Interface contacts:
Residue L1271 in protein 1 interacts with residue T101 in protein 2 (closest heavy-atom distance 3.3 Å).
Residue Y728 in protein 1 interacts with residue V330 in protein 2 (closest heavy-atom distance 3.7 Å).
Residue D699 in protein 1 is in contact with residue L393 in protein 2 (closest heavy-atom distance 3.4 Å).
Residue L714 in protein 1 contacts residue I394 in protein 2 (closest heavy-atom distance 3.4 Å).
Residue K720 in protein 1 is in contact with residue T336 in protein 2 (closest heavy-atom distance 3.6 Å).
Residue L1268 in protein 1 is in contact with residue F106 in protein 2 (closest heavy-atom distance 3.2 Å).
Residue M596 in protein 1 interacts with residue D260 in protein 2 (closest heavy-atom distance 3.7 Å).
Residue K720 in protein 1 interacts with residue D337 in protein 2 (closest heavy-atom distance 2.6 Å).
Residue Q1272 in protein 1 is in contact with residue A97 in protein 2 (closest heavy-atom distance 3.1 Å).
Residue R1139 in protein 1 interacts with residue N109 in protein 2 (closest heavy-atom distance 2.6 Å).
Residue L1268 in protein 1 is in contact with residue N104 in protein 2 (closest heavy-atom distance 3.0 Å).
Residue N724 in protein 1 interacts with residue V330 in protein 2 (closest heavy-atom distance 3.2 Å).
Residue R700 in protein 1 contacts residue L396 in protein 2 (closest heavy-atom distance 3.0 Å).
Residue N724 in protein 1 contacts residue T336 in protein 2 (closest heavy-atom distance 3.5 Å).
Residue R594 in protein 1 interacts with residue Y444 in protein 2 (closest heavy-atom distance 2.8 Å).
Residue Q690 in protein 1 is in contact with residue F261 in protein 2 (closest heavy-atom distance 3.6 Å).
Residue K731 in protein 1 contacts residue E287 in protein 2 (closest heavy-atom distance 2.7 Å).
Residue V593 in protein 1 interacts with residue Y444 in protein 2 (closest heavy-atom distance 3.0 Å).
Residue D699 in protein 1 is in contact with residue I394 in protein 2 (closest heavy-atom distance 3.7 Å).
Residue Q1272 in protein 1 is in contact with residue H93 in protein 2 (closest heavy-atom distance 3.0 Å).
Residue L609 in protein 1 contacts residue W463 in protein 2 (closest heavy-atom distance 3.5 Å).
Residue L1271 in protein 1 contacts residue Q84 in protein 2 (closest heavy-atom distance 3.2 Å).
Residue N595 in protein 1 is in contact with residue F261 in protein 2 (closest heavy-atom distance 3.7 Å).
Residue R594 in protein 1 is in contact with residue Y259 in protein 2 (closest heavy-atom distance 3.0 Å).
Residue H608 in protein 1 contacts residue L441 in protein 2 (closest heavy-atom distance 3.3 Å).
Residue Q1201 in protein 1 interacts with residue F106 in protein 2 (closest heavy-atom distance 3.5 Å).
Residue N595 in protein 1 interacts with residue Y308 in protein 2 (closest heavy-atom distance 2.5 Å).
Residue R700 in protein 1 is in contact with residue E418 in protein 2 (closest heavy-atom distance 3.6 Å).
Residue K1140 in protein 1 is in contact with residue E112 in protein 2 (closest heavy-atom distance 3.6 Å).
Residue E1136 in protein 1 contacts residue K105 in protein 2 (closest heavy-atom distance 3.6 Å).
Residue R594 in protein 1 contacts residue T531 in protein 2 (closest heavy-atom distance 2.7 Å).
Residue R534 in protein 1 is in contact with residue N517 in protein 2 (closest heavy-atom distance 3.2 Å).
Residue F1269 in protein 1 interacts with residue T101 in protein 2 (closest heavy-atom distance 2.7 Å).
Residue R594 in protein 1 interacts with residue V486 in protein 2 (closest heavy-atom distance 3.1 Å).
Residue L1268 in protein 1 contacts residue K105 in protein 2 (closest heavy-atom distance 2.9 Å).
Residue M596 in protein 1 is in contact with residue E417 in protein 2 (closest heavy-atom distance 3.6 Å).
Residue C697 in protein 1 is in contact with residue E417 in protein 2 (closest heavy-atom distance 3.4 Å).
Residue Q1272 in protein 1 interacts with residue T101 in protein 2 (closest heavy-atom distance 3.7 Å).
Residue R700 in protein 1 interacts with residue E417 in protein 2 (closest heavy-atom distance 3.4 Å).
Residue Q611 in protein 1 interacts with residue L440 in protein 2 (closest heavy-atom distance 3.2 Å).
Residue F1269 in protein 1 interacts with residue N104 in protein 2 (closest heavy-atom distance 3.4 Å).
Residue A468 in protein 1 is in contact with residue N594 in protein 2 (closest heavy-atom distance 3.5 Å).
Residue E539 in protein 1 is in contact with residue D480 in protein 2 (closest heavy-atom distance 3.4 Å).
Residue F1269 in protein 1 interacts with residue F106 in protein 2 (closest heavy-atom distance 3.5 Å).
Residue E1136 in protein 1 contacts residue N109 in protein 2 (closest heavy-atom distance 3.0 Å).
Residue R700 in protein 1 contacts residue C398 in protein 2 (closest heavy-atom distance 3.4 Å).
Residue M1147 in protein 1 is in contact with residue Q114 in protein 2 (closest heavy-atom distance 3.4 Å).
Residue H546 in protein 1 is in contact with residue N594 in protein 2 (closest heavy-atom distance 3.3 Å).
Residue A1143 in protein 1 is in contact with residue E112 in protein 2 (closest heavy-atom distance 3.2 Å).
Residue R700 in protein 1 contacts residue A397 in protein 2 (closest heavy-atom distance 3.7 Å).
Residue N595 in protein 1 is in contact with residue W340 in protein 2 (closest heavy-atom distance 3.1 Å).
Residue Q1042 in protein 1 interacts with residue R121 in protein 2 (closest heavy-atom distance 3.3 Å).
Residue L592 in protein 1 is in contact with residue M484 in protein 2 (closest heavy-atom distance 3.5 Å).
Residue H608 in protein 1 interacts with residue D462 in protein 2 (closest heavy-atom distance 2.9 Å).
Residue E725 in protein 1 is in contact with residue V330 in protein 2 (closest heavy-atom distance 3.6 Å).
Residue N724 in protein 1 contacts residue K334 in protein 2 (closest heavy-atom distance 3.3 Å).
Residue G1270 in protein 1 contacts residue Q100 in protein 2 (closest heavy-atom distance 2.6 Å).
Residue K1209 in protein 1 contacts residue E87 in protein 2 (closest heavy-atom distance 3.4 Å).
Residue Y728 in protein 1 is in contact with residue T329 in protein 2 (closest heavy-atom distance 3.6 Å).
Residue H781 in protein 1 is in contact with residue R331 in protein 2 (closest heavy-atom distance 3.2 Å).

Sequence of protein 2:
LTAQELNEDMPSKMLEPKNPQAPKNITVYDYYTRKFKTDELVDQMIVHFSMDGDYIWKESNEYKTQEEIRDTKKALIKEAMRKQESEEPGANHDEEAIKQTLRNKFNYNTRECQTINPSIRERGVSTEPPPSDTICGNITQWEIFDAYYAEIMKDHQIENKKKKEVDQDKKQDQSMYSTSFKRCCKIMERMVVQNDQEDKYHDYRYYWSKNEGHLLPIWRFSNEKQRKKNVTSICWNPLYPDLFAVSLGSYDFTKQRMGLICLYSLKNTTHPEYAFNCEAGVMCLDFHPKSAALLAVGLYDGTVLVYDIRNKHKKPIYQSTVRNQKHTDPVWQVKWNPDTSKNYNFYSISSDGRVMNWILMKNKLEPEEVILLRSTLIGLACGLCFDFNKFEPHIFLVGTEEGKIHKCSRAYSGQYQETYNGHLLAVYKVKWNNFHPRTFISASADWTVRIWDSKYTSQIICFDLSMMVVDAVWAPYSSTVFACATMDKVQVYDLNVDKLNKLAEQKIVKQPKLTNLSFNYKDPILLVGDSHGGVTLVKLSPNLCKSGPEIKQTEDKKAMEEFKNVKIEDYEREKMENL

These two protein chains interact to form a complex.

Sequence of protein 1:
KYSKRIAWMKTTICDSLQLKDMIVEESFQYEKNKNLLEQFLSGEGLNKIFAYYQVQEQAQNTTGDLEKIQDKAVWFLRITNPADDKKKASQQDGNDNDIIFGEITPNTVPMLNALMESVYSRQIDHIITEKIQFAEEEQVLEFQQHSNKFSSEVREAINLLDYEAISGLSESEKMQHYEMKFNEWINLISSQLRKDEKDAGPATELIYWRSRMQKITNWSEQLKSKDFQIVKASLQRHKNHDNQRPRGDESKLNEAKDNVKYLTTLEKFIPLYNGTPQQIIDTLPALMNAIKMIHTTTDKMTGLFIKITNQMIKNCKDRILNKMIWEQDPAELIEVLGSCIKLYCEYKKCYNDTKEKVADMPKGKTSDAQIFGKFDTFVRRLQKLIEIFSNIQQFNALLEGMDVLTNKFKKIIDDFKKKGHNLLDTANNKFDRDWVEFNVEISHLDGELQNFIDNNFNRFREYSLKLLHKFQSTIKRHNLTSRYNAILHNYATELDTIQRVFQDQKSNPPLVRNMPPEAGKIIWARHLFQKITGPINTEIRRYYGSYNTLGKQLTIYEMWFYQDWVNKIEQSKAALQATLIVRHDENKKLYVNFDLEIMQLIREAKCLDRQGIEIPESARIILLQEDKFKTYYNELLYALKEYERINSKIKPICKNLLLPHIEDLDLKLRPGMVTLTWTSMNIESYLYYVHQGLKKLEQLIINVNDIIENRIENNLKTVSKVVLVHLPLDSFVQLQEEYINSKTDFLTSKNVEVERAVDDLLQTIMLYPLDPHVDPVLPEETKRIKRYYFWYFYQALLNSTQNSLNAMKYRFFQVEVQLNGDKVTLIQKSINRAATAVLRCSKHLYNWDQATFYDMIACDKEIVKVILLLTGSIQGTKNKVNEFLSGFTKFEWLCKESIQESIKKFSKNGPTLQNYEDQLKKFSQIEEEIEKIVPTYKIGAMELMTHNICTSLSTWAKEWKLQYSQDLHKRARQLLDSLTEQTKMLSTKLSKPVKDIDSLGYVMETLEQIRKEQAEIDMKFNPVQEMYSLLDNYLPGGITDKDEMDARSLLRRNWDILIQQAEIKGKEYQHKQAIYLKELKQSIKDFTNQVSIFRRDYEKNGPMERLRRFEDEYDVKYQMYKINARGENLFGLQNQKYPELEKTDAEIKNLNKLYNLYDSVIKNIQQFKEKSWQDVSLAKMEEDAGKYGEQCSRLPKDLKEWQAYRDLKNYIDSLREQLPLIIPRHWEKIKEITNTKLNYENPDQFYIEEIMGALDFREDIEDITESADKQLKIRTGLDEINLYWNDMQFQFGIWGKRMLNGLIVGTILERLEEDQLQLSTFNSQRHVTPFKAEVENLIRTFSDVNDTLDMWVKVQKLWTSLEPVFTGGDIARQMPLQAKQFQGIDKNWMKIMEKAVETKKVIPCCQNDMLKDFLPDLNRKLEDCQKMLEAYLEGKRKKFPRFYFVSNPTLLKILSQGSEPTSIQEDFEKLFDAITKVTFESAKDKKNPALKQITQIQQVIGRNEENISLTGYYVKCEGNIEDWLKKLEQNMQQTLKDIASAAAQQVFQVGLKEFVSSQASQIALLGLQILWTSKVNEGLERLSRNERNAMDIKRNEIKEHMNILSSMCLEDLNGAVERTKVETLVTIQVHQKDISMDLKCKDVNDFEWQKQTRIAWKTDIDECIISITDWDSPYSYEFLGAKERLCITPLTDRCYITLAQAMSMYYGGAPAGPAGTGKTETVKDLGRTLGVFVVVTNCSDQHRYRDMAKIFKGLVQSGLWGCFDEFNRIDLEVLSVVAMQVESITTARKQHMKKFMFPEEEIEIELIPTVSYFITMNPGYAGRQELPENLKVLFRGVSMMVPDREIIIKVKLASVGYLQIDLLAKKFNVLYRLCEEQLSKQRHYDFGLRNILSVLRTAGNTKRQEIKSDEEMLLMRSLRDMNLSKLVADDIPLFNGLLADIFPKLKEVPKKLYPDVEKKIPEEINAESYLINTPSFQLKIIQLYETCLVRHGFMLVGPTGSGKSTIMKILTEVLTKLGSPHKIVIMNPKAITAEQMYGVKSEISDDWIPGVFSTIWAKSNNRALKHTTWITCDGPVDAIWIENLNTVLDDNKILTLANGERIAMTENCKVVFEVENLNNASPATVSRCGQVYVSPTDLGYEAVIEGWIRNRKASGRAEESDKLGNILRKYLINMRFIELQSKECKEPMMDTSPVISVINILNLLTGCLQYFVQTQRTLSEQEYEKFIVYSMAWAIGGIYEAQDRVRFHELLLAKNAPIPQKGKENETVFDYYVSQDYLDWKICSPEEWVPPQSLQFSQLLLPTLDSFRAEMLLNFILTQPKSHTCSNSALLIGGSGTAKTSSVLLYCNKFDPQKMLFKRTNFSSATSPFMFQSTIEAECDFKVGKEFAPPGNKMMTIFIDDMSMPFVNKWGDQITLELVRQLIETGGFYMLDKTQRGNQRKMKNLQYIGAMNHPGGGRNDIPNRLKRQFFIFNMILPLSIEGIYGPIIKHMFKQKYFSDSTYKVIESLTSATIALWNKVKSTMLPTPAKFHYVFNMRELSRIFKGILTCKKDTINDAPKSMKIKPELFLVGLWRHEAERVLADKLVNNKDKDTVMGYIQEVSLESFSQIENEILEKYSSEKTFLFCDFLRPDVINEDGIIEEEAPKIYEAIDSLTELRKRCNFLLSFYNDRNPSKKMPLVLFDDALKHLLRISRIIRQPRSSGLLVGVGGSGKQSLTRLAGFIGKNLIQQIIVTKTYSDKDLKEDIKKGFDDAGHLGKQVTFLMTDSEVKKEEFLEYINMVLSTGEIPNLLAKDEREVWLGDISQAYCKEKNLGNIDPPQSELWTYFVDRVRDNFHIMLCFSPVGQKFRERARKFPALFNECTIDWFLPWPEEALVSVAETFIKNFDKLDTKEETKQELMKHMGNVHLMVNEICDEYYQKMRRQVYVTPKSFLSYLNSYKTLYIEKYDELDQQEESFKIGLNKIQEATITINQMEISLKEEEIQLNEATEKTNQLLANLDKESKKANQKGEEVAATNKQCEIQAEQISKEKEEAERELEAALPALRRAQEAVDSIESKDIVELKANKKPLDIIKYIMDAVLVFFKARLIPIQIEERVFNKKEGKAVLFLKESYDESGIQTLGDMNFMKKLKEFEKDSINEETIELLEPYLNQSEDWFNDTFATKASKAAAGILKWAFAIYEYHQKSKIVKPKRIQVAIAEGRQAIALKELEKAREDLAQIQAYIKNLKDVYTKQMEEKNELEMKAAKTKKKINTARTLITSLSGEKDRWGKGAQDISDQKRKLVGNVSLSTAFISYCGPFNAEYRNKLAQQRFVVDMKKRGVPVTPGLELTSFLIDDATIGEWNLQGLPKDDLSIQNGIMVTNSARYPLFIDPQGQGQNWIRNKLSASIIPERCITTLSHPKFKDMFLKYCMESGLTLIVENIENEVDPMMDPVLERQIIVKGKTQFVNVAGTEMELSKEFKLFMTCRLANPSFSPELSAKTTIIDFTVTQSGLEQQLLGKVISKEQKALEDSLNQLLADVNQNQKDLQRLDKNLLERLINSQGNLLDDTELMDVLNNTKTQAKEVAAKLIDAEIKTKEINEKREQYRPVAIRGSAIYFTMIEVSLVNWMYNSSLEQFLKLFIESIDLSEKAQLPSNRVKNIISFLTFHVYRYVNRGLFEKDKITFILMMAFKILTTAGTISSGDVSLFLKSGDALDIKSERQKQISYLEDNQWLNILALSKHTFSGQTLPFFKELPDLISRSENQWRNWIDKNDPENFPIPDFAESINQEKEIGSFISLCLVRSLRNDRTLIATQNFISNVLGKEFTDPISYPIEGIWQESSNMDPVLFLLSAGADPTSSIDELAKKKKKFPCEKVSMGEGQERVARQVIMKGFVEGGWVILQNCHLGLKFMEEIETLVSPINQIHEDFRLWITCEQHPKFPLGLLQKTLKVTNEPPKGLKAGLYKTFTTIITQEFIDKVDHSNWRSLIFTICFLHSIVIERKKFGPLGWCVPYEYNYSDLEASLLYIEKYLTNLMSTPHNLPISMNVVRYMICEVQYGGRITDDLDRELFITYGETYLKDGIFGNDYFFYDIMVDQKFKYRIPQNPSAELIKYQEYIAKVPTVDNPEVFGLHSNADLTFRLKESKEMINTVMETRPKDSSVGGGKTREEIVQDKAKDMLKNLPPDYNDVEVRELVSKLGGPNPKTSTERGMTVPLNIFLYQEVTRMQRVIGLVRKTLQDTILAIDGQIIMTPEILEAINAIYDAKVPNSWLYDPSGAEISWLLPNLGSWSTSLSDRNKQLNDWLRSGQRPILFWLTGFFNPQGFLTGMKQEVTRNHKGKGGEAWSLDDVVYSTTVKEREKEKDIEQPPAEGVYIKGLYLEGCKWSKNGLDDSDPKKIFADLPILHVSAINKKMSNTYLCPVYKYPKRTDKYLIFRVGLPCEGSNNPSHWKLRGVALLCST